Sequence of chain A:
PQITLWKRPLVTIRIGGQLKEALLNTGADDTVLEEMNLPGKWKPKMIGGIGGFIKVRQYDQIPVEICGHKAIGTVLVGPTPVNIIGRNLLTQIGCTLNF

Sequence of chain B:
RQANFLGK

The following describes two proteins that form a bound complex.

Residue-level contacts at the interface:
Residue A28 in chain A contacts residue N4 in chain B (closest heavy-atom distance 4.5 Å).
Residue D30 in chain A contacts residue A3 in chain B (closest heavy-atom distance 4.6 Å).
Residue G49 in chain A is in contact with residue Q2 in chain B (closest heavy-atom distance 5.0 Å).
Residue V32 in chain A contacts residue A3 in chain B (closest heavy-atom distance 4.4 Å).
Residue L23 in chain A is in contact with residue F5 in chain B (closest heavy-atom distance 3.4 Å).
Residue M46 in chain A contacts residue R1 in chain B (closest heavy-atom distance 4.6 Å).
Residue R8 in chain A interacts with residue L6 in chain B (closest heavy-atom distance 4.5 Å).
Residue V82 in chain A contacts residue F5 in chain B (closest heavy-atom distance 3.2 Å).
Residue G27 in chain A interacts with residue N4 in chain B (closest heavy-atom distance 3.2 Å).
Residue D29 in chain A contacts residue A3 in chain B (closest heavy-atom distance 4.6 Å).
Residue G27 in chain A is in contact with residue A3 in chain B (closest heavy-atom distance 3.9 Å).
Residue D29 in chain A interacts with residue Q2 in chain B (closest heavy-atom distance 3.5 Å).
Residue A28 in chain A interacts with residue A3 in chain B (closest heavy-atom distance 3.4 Å).
Residue G48 in chain A is in contact with residue N4 in chain B (closest heavy-atom distance 4.6 Å).
Residue G49 in chain A interacts with residue A3 in chain B (closest heavy-atom distance 3.8 Å).
Residue I50 in chain A contacts residue F5 in chain B (closest heavy-atom distance 4.2 Å).
Residue G48 in chain A is in contact with residue A3 in chain B (closest heavy-atom distance 3.2 Å).
Residue R8 in chain A interacts with residue F5 in chain B (closest heavy-atom distance 4.0 Å).
Residue A28 in chain A contacts residue Q2 in chain B (closest heavy-atom distance 3.8 Å).
Residue D29 in chain A interacts with residue R1 in chain B (closest heavy-atom distance 3.5 Å).
Residue N25 in chain A is in contact with residue A3 in chain B (closest heavy-atom distance 4.5 Å).
Residue I47 in chain A contacts residue A3 in chain B (closest heavy-atom distance 4.8 Å).
Residue I84 in chain A contacts residue A3 in chain B (closest heavy-atom distance 4.4 Å).
Residue G48 in chain A contacts residue R1 in chain B (closest heavy-atom distance 3.2 Å).
Residue N25 in chain A is in contact with residue N4 in chain B (closest heavy-atom distance 4.8 Å).
Residue I50 in chain A contacts residue N4 in chain B (closest heavy-atom distance 4.5 Å).
Residue I84 in chain A contacts residue F5 in chain B (closest heavy-atom distance 3.6 Å).
Residue P81 in chain A is in contact with residue F5 in chain B (closest heavy-atom distance 3.5 Å).
Residue G48 in chain A interacts with residue Q2 in chain B (closest heavy-atom distance 2.7 Å).
Residue L76 in chain A interacts with residue R1 in chain B (closest heavy-atom distance 4.9 Å).
Residue G49 in chain A interacts with residue N4 in chain B (closest heavy-atom distance 4.3 Å).
Residue G27 in chain A interacts with residue Q2 in chain B (closest heavy-atom distance 3.2 Å).
Residue D30 in chain A interacts with residue Q2 in chain B (closest heavy-atom distance 4.8 Å).
Residue K45 in chain A is in contact with residue R1 in chain B (closest heavy-atom distance 4.3 Å).
Residue I47 in chain A interacts with residue R1 in chain B (closest heavy-atom distance 3.2 Å).
Residue N25 in chain A is in contact with residue F5 in chain B (closest heavy-atom distance 3.6 Å).
Residue I50 in chain A is in contact with residue L6 in chain B (closest heavy-atom distance 3.5 Å).
Residue R8 in chain A contacts residue G7 in chain B (closest heavy-atom distance 3.7 Å).
Residue D30 in chain A contacts residue R1 in chain B (closest heavy-atom distance 2.4 Å).
Residue F53 in chain A contacts residue R1 in chain B (closest heavy-atom distance 4.5 Å).